Sequence of the first protein:
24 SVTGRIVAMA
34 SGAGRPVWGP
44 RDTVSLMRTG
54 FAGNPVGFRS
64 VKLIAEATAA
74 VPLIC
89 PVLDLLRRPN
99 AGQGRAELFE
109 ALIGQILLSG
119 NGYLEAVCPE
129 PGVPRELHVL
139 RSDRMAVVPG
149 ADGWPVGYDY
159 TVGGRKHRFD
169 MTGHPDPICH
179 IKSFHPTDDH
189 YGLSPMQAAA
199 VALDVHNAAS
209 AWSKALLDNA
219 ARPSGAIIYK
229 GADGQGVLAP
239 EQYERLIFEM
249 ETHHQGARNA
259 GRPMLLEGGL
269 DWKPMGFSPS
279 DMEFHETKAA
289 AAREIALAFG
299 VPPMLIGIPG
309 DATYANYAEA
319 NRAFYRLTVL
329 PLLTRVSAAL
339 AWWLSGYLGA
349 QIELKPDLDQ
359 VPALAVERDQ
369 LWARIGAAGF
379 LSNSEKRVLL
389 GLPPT

Sequence of the second protein:
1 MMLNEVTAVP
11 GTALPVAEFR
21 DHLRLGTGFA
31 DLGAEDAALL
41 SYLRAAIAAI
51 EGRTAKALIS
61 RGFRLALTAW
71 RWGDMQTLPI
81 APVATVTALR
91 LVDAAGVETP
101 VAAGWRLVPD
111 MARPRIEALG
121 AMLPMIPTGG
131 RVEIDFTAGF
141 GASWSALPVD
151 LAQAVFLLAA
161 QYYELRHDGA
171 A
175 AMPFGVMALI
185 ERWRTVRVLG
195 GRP

Contacts between the two chains:
Residue L268 in the first protein is in contact with residue V190 in the second protein (closest heavy-atom distance 3.7 Å).
Residue E239 in the first protein contacts residue R186 in the second protein (closest heavy-atom distance 4.5 Å).
Residue L263 in the first protein interacts with residue G194 in the second protein (closest heavy-atom distance 3.6 Å).
Residue L244 in the first protein is in contact with residue V190 in the second protein (closest heavy-atom distance 3.7 Å).
Residue L268 in the first protein contacts residue V192 in the second protein (closest heavy-atom distance 4.0 Å).
Residue A230 in the first protein interacts with residue A182 in the second protein (closest heavy-atom distance 4.2 Å).
Residue Q240 in the first protein is in contact with residue E185 in the second protein (closest heavy-atom distance 3.0 Å).
Residue I225 in the first protein is in contact with residue V192 in the second protein (closest heavy-atom distance 3.7 Å).
Residue E239 in the first protein interacts with residue M111 in the second protein (closest heavy-atom distance 2.8 Å).
Residue A230 in the first protein is in contact with residue E185 in the second protein (closest heavy-atom distance 2.7 Å).
Residue E265 in the first protein interacts with residue T189 in the second protein (closest heavy-atom distance 3.0 Å).
Residue D231 in the first protein interacts with residue A182 in the second protein (closest heavy-atom distance 3.7 Å).
Residue L236 in the first protein interacts with residue V190 in the second protein (closest heavy-atom distance 4.1 Å).
Residue R243 in the first protein contacts residue T189 in the second protein (closest heavy-atom distance 3.4 Å).
Residue E247 in the first protein contacts residue L193 in the second protein (closest heavy-atom distance 3.7 Å).
Residue L263 in the first protein interacts with residue V192 in the second protein (closest heavy-atom distance 3.3 Å).
Residue D231 in the first protein contacts residue P177 in the second protein (closest heavy-atom distance 3.3 Å).
Residue R243 in the first protein contacts residue A112 in the second protein (closest heavy-atom distance 3.1 Å).
Residue L263 in the first protein is in contact with residue R191 in the second protein (closest heavy-atom distance 3.3 Å).
Residue E247 in the first protein contacts residue V192 in the second protein (closest heavy-atom distance 2.9 Å).
Residue A230 in the first protein is in contact with residue M181 in the second protein (closest heavy-atom distance 3.9 Å).
Residue M248 in the first protein interacts with residue V192 in the second protein (closest heavy-atom distance 4.0 Å).
Residue R260 in the first protein is in contact with residue G195 in the second protein (closest heavy-atom distance 4.0 Å).
Residue Q240 in the first protein contacts residue T189 in the second protein (closest heavy-atom distance 4.6 Å).
Residue H252 in the first protein is in contact with residue L193 in the second protein (closest heavy-atom distance 3.8 Å).
Residue P261 in the first protein contacts residue G194 in the second protein (closest heavy-atom distance 4.3 Å).
Residue A237 in the first protein interacts with residue R186 in the second protein (closest heavy-atom distance 3.5 Å).
Residue E239 in the first protein contacts residue W187 in the second protein (closest heavy-atom distance 4.1 Å).
Residue Q240 in the first protein interacts with residue W187 in the second protein (closest heavy-atom distance 3.5 Å).
Residue R243 in the first protein interacts with residue R191 in the second protein (closest heavy-atom distance 4.0 Å).
Residue Q240 in the first protein interacts with residue R186 in the second protein (closest heavy-atom distance 3.2 Å).
Residue Q240 in the first protein contacts residue R188 in the second protein (closest heavy-atom distance 2.5 Å).
Residue H251 in the first protein is in contact with residue L193 in the second protein (closest heavy-atom distance 3.4 Å).
Residue M262 in the first protein is in contact with residue V192 in the second protein (closest heavy-atom distance 3.5 Å).
Residue M262 in the first protein contacts residue G194 in the second protein (closest heavy-atom distance 3.8 Å).
Residue R260 in the first protein interacts with residue L193 in the second protein (closest heavy-atom distance 4.5 Å).
Residue G229 in the first protein contacts residue E185 in the second protein (closest heavy-atom distance 3.3 Å).
Residue R243 in the first protein interacts with residue V190 in the second protein (closest heavy-atom distance 3.3 Å).
Residue Y227 in the first protein contacts residue E185 in the second protein (closest heavy-atom distance 3.7 Å).
Residue Q240 in the first protein is in contact with residue V190 in the second protein (closest heavy-atom distance 3.5 Å).
Residue G266 in the first protein contacts residue R188 in the second protein (closest heavy-atom distance 3.2 Å).
Residue E247 in the first protein is in contact with residue V190 in the second protein (closest heavy-atom distance 4.4 Å).
Residue H251 in the first protein contacts residue P197 in the second protein (closest heavy-atom distance 3.4 Å).
Residue L263 in the first protein contacts residue L193 in the second protein (closest heavy-atom distance 3.7 Å).
Residue L268 in the first protein contacts residue R191 in the second protein (closest heavy-atom distance 3.7 Å).
Residue E265 in the first protein is in contact with residue R191 in the second protein (closest heavy-atom distance 2.3 Å).
Residue P261 in the first protein interacts with residue G195 in the second protein (closest heavy-atom distance 4.1 Å).
Residue R260 in the first protein is in contact with residue R196 in the second protein (closest heavy-atom distance 4.5 Å).
Residue E239 in the first protein interacts with residue A112 in the second protein (closest heavy-atom distance 3.5 Å).
Residue H251 in the first protein interacts with residue W72 in the second protein (closest heavy-atom distance 3.6 Å).
Residue R243 in the first protein interacts with residue R113 in the second protein (closest heavy-atom distance 3.6 Å).
Residue L264 in the first protein interacts with residue V192 in the second protein (closest heavy-atom distance 4.1 Å).
Residue Y227 in the first protein contacts residue R188 in the second protein (closest heavy-atom distance 3.8 Å).
Residue H252 in the first protein contacts residue V192 in the second protein (closest heavy-atom distance 2.4 Å).
Residue E265 in the first protein is in contact with residue R188 in the second protein (closest heavy-atom distance 3.2 Å).
Residue E247 in the first protein interacts with residue R191 in the second protein (closest heavy-atom distance 3.3 Å).
Residue R260 in the first protein is in contact with residue P197 in the second protein (closest heavy-atom distance 3.4 Å).
Residue L244 in the first protein contacts residue V192 in the second protein (closest heavy-atom distance 3.7 Å).
Residue F246 in the first protein contacts residue R113 in the second protein (closest heavy-atom distance 3.4 Å).
Residue D231 in the first protein interacts with residue M176 in the second protein (closest heavy-atom distance 4.2 Å).

The following describes two proteins that form a bound complex.